These two protein chains interact to form a complex.

Contacts between the two chains:
Residue E84 in protein 2 contacts residue R15 in protein 1 (closest heavy-atom distance 4.7 Å).
Residue V91 in protein 2 interacts with residue R15 in protein 1 (closest heavy-atom distance 3.7 Å).
Residue M124 in protein 2 is in contact with residue W8 in protein 1 (closest heavy-atom distance 2.8 Å).
Residue E120 in protein 2 interacts with residue Q4 in protein 1 (closest heavy-atom distance 4.5 Å).
Residue M109 in protein 2 interacts with residue L6 in protein 1 (closest heavy-atom distance 3.5 Å).
Residue L112 in protein 2 interacts with residue L11 in protein 1 (closest heavy-atom distance 3.2 Å).
Residue A88 in protein 2 interacts with residue Y12 in protein 1 (closest heavy-atom distance 3.5 Å).
Residue S81 in protein 2 is in contact with residue Y12 in protein 1 (closest heavy-atom distance 4.5 Å).
Residue E127 in protein 2 interacts with residue W8 in protein 1 (closest heavy-atom distance 4.1 Å).
Residue F141 in protein 2 interacts with residue W8 in protein 1 (closest heavy-atom distance 3.8 Å).
Residue E87 in protein 2 contacts residue K19 in protein 1 (closest heavy-atom distance 4.9 Å).
Residue F92 in protein 2 is in contact with residue R15 in protein 1 (closest heavy-atom distance 4.0 Å).
Residue I100 in protein 2 interacts with residue W8 in protein 1 (closest heavy-atom distance 4.2 Å).
Residue E120 in protein 2 interacts with residue M3 in protein 1 (closest heavy-atom distance 3.5 Å).
Residue M124 in protein 2 contacts residue S7 in protein 1 (closest heavy-atom distance 3.9 Å).
Residue M144 in protein 2 contacts residue R9 in protein 1 (closest heavy-atom distance 4.2 Å).
Residue E127 in protein 2 contacts residue L6 in protein 1 (closest heavy-atom distance 4.4 Å).
Residue M144 in protein 2 contacts residue W8 in protein 1 (closest heavy-atom distance 3.7 Å).
Residue M109 in protein 2 interacts with residue L11 in protein 1 (closest heavy-atom distance 4.0 Å).
Residue V108 in protein 2 interacts with residue L11 in protein 1 (closest heavy-atom distance 3.6 Å).
Residue L112 in protein 2 interacts with residue L18 in protein 1 (closest heavy-atom distance 3.2 Å).
Residue E84 in protein 2 is in contact with residue Y12 in protein 1 (closest heavy-atom distance 3.3 Å).
Residue M145 in protein 2 is in contact with residue R9 in protein 1 (closest heavy-atom distance 3.5 Å).
Residue I125 in protein 2 contacts residue W8 in protein 1 (closest heavy-atom distance 4.2 Å).
Residue M145 in protein 2 interacts with residue W8 in protein 1 (closest heavy-atom distance 3.5 Å).
Residue F92 in protein 2 is in contact with residue Y12 in protein 1 (closest heavy-atom distance 4.5 Å).
Residue E114 in protein 2 interacts with residue L6 in protein 1 (closest heavy-atom distance 4.0 Å).
Residue V136 in protein 2 is in contact with residue W8 in protein 1 (closest heavy-atom distance 3.7 Å).
Residue L105 in protein 2 is in contact with residue L11 in protein 1 (closest heavy-atom distance 3.9 Å).
Residue L112 in protein 2 contacts residue S14 in protein 1 (closest heavy-atom distance 4.5 Å).
Residue E123 in protein 2 is in contact with residue A5 in protein 1 (closest heavy-atom distance 4.8 Å).
Residue A128 in protein 2 contacts residue W8 in protein 1 (closest heavy-atom distance 3.5 Å).
Residue E87 in protein 2 interacts with residue R15 in protein 1 (closest heavy-atom distance 4.2 Å).
Residue A88 in protein 2 is in contact with residue R15 in protein 1 (closest heavy-atom distance 3.6 Å).
Residue L105 in protein 2 interacts with residue W8 in protein 1 (closest heavy-atom distance 3.9 Å).
Residue L116 in protein 2 interacts with residue L6 in protein 1 (closest heavy-atom distance 4.0 Å).
Residue M124 in protein 2 contacts residue L6 in protein 1 (closest heavy-atom distance 3.9 Å).
Residue F141 in protein 2 is in contact with residue Y12 in protein 1 (closest heavy-atom distance 4.6 Å).
Residue L112 in protein 2 contacts residue R15 in protein 1 (closest heavy-atom distance 4.5 Å).
Residue F92 in protein 2 is in contact with residue L11 in protein 1 (closest heavy-atom distance 3.7 Å).
Residue M145 in protein 2 contacts residue Y12 in protein 1 (closest heavy-atom distance 3.6 Å).
Residue I85 in protein 2 contacts residue Y12 in protein 1 (closest heavy-atom distance 3.7 Å).

Sequence of protein 1:
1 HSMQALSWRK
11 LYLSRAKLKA

Sequence of protein 2:
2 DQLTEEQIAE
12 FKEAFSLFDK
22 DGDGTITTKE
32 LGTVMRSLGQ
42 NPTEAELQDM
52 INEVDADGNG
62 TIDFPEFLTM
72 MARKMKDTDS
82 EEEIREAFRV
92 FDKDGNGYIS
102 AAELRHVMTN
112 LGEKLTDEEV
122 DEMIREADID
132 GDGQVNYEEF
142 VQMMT